This data describes a binding interaction between two proteins.

Sequence of protein 2:
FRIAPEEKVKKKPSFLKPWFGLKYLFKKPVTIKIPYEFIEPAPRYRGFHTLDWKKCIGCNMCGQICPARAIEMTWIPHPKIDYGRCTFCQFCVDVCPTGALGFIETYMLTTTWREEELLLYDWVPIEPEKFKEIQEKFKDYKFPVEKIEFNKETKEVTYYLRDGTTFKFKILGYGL

Sequence of protein 1:
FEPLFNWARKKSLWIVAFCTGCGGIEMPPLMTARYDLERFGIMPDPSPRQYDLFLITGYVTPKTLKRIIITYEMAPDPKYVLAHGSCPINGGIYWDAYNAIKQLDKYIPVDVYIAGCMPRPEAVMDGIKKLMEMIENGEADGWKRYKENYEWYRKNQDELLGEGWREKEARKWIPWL

Residue-level contacts at the interface:
Residue R40 in protein 1 interacts with residue I37 in protein 2 (closest heavy-atom distance 3.6 Å).
Residue R45 in protein 1 is in contact with residue I39 in protein 2 (closest heavy-atom distance 3.3 Å).
Residue Y119 in protein 1 is in contact with residue L119 in protein 2 (closest heavy-atom distance 3.9 Å).
Residue G97 in protein 1 is in contact with residue R95 in protein 2 (closest heavy-atom distance 3.3 Å).
Residue S92 in protein 1 interacts with residue Y93 in protein 2 (closest heavy-atom distance 3.9 Å).
Residue A146 in protein 1 interacts with residue W123 in protein 2 (closest heavy-atom distance 3.7 Å).
Residue V116 in protein 1 is in contact with residue W123 in protein 2 (closest heavy-atom distance 3.2 Å).
Residue R45 in protein 1 is in contact with residue P40 in protein 2 (closest heavy-atom distance 3.6 Å).
Residue R126 in protein 1 interacts with residue Y50 in protein 2 (closest heavy-atom distance 3.5 Å).
Residue I99 in protein 1 is in contact with residue T97 in protein 2 (closest heavy-atom distance 3.7 Å).
Residue D132 in protein 1 contacts residue T120 in protein 2 (closest heavy-atom distance 3.8 Å).
Residue E128 in protein 1 is in contact with residue Y117 in protein 2 (closest heavy-atom distance 3.9 Å).
Residue W101 in protein 1 interacts with residue R74 in protein 2 (closest heavy-atom distance 3.7 Å).
Residue I120 in protein 1 interacts with residue L119 in protein 2 (closest heavy-atom distance 3.6 Å).
Residue E128 in protein 1 contacts residue I39 in protein 2 (closest heavy-atom distance 3.3 Å).
Residue K136 in protein 1 is in contact with residue T120 in protein 2 (closest heavy-atom distance 2.8 Å).
Residue G97 in protein 1 is in contact with residue G94 in protein 2 (closest heavy-atom distance 3.0 Å).
Residue M131 in protein 1 contacts residue I39 in protein 2 (closest heavy-atom distance 3.6 Å).
Residue K136 in protein 1 interacts with residue K152 in protein 2 (closest heavy-atom distance 3.1 Å).
Residue Y119 in protein 1 interacts with residue T120 in protein 2 (closest heavy-atom distance 3.4 Å).
Residue I95 in protein 1 interacts with residue G94 in protein 2 (closest heavy-atom distance 2.8 Å).
Residue A39 in protein 1 interacts with residue V35 in protein 2 (closest heavy-atom distance 2.9 Å).
Residue D132 in protein 1 contacts residue K152 in protein 2 (closest heavy-atom distance 2.8 Å).
Residue I95 in protein 1 interacts with residue Y131 in protein 2 (closest heavy-atom distance 3.6 Å).
Residue D132 in protein 1 interacts with residue M118 in protein 2 (closest heavy-atom distance 3.1 Å).
Residue D42 in protein 1 contacts residue T36 in protein 2 (closest heavy-atom distance 3.3 Å).
Residue G133 in protein 1 is in contact with residue T120 in protein 2 (closest heavy-atom distance 3.7 Å).
Residue F46 in protein 1 is in contact with residue P40 in protein 2 (closest heavy-atom distance 3.6 Å).
Residue Y119 in protein 1 is in contact with residue L128 in protein 2 (closest heavy-atom distance 3.7 Å).
Residue A121 in protein 1 is in contact with residue L119 in protein 2 (closest heavy-atom distance 3.4 Å).
Residue E128 in protein 1 contacts residue I44 in protein 2 (closest heavy-atom distance 3.4 Å).
Residue D117 in protein 1 contacts residue T122 in protein 2 (closest heavy-atom distance 3.5 Å).
Residue R151 in protein 1 interacts with residue W123 in protein 2 (closest heavy-atom distance 3.5 Å).
Residue V118 in protein 1 interacts with residue T121 in protein 2 (closest heavy-atom distance 3.4 Å).
Residue A39 in protein 1 interacts with residue T36 in protein 2 (closest heavy-atom distance 3.6 Å).
Residue C123 in protein 1 is in contact with residue T97 in protein 2 (closest heavy-atom distance 3.1 Å).
Residue Y119 in protein 1 is in contact with residue T121 in protein 2 (closest heavy-atom distance 2.9 Å).
Residue S92 in protein 1 contacts residue G94 in protein 2 (closest heavy-atom distance 2.9 Å).
Residue G122 in protein 1 is in contact with residue F98 in protein 2 (closest heavy-atom distance 3.6 Å).
Residue N96 in protein 1 interacts with residue D92 in protein 2 (closest heavy-atom distance 4.0 Å).
Residue R45 in protein 1 contacts residue I37 in protein 2 (closest heavy-atom distance 3.4 Å).
Residue Y41 in protein 1 is in contact with residue I39 in protein 2 (closest heavy-atom distance 3.8 Å).
Residue W101 in protein 1 contacts residue R95 in protein 2 (closest heavy-atom distance 3.2 Å).
Residue N96 in protein 1 interacts with residue R95 in protein 2 (closest heavy-atom distance 3.4 Å).
Residue Y41 in protein 1 contacts residue I37 in protein 2 (closest heavy-atom distance 3.8 Å).
Residue R40 in protein 1 is in contact with residue T36 in protein 2 (closest heavy-atom distance 2.8 Å).
Residue R126 in protein 1 is in contact with residue Y117 in protein 2 (closest heavy-atom distance 3.8 Å).
Residue S92 in protein 1 interacts with residue C96 in protein 2 (closest heavy-atom distance 4.0 Å).
Residue D117 in protein 1 interacts with residue W123 in protein 2 (closest heavy-atom distance 3.0 Å).
Residue M140 in protein 1 contacts residue W123 in protein 2 (closest heavy-atom distance 3.7 Å).
Residue Y119 in protein 1 interacts with residue T122 in protein 2 (closest heavy-atom distance 3.7 Å).
Residue R126 in protein 1 interacts with residue I44 in protein 2 (closest heavy-atom distance 3.5 Å).
Residue I99 in protein 1 contacts residue A73 in protein 2 (closest heavy-atom distance 3.8 Å).
Residue N96 in protein 1 interacts with residue G94 in protein 2 (closest heavy-atom distance 3.8 Å).
Residue G98 in protein 1 interacts with residue R95 in protein 2 (closest heavy-atom distance 3.3 Å).
Residue R45 in protein 1 is in contact with residue K38 in protein 2 (closest heavy-atom distance 3.9 Å).
Residue W101 in protein 1 interacts with residue A73 in protein 2 (closest heavy-atom distance 3.6 Å).
Residue Y41 in protein 1 interacts with residue I44 in protein 2 (closest heavy-atom distance 3.5 Å).
Residue E128 in protein 1 is in contact with residue M118 in protein 2 (closest heavy-atom distance 3.9 Å).
Residue R40 in protein 1 is in contact with residue V35 in protein 2 (closest heavy-atom distance 3.7 Å).